This data describes a binding interaction between two proteins.

Contacts between the two chains:
Residue S156 in chain B interacts with residue S90 in chain A (closest heavy-atom distance 4.5 Å).

Sequence of chain A:
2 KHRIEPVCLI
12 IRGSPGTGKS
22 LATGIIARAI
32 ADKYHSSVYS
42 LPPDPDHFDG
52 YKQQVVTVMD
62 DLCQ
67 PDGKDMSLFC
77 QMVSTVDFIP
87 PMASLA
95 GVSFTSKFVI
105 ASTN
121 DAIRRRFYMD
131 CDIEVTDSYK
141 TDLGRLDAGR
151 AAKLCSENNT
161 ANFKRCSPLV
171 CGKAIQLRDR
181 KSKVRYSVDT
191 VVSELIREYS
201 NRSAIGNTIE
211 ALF

Sequence of chain B:
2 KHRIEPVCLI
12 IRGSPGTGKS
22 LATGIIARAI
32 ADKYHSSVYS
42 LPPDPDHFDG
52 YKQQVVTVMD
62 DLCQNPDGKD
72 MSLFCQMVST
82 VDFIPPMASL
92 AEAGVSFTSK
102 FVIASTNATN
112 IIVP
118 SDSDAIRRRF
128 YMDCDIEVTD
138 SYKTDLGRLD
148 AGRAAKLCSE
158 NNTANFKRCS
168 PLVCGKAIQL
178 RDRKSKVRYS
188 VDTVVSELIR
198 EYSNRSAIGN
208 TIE